The following describes two proteins that form a bound complex.

Sequence of the first protein:
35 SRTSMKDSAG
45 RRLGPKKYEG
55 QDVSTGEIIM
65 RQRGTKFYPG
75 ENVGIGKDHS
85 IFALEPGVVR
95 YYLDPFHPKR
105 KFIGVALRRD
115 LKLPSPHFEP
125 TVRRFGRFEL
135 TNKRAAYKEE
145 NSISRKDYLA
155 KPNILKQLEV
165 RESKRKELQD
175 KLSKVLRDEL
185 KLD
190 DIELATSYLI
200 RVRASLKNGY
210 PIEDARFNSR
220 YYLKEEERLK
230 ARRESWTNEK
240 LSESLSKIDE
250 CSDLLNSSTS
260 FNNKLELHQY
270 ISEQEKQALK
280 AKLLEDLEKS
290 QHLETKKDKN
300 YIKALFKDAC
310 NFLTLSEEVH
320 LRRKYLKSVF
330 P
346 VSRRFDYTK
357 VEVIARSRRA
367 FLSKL

Sequence of the second protein:
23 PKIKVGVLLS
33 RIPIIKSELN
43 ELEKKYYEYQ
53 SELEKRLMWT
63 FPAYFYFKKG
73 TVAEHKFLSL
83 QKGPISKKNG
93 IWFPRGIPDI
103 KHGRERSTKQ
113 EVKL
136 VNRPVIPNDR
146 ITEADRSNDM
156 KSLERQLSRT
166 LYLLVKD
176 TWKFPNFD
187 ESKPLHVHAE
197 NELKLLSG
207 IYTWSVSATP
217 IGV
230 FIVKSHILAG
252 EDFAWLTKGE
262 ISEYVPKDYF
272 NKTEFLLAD

Contacts between the two chains:
Residue R349 in the first protein interacts with residue W94 in the second protein (closest heavy-atom distance 3.6 Å).
Residue R348 in the first protein contacts residue G92 in the second protein (closest heavy-atom distance 3.4 Å).
Residue R349 in the first protein contacts residue I93 in the second protein (closest heavy-atom distance 4.0 Å).
Residue F350 in the first protein is in contact with residue W94 in the second protein (closest heavy-atom distance 3.0 Å).
Residue R348 in the first protein interacts with residue W94 in the second protein (closest heavy-atom distance 3.3 Å).
Residue D351 in the first protein interacts with residue R97 in the second protein (closest heavy-atom distance 3.0 Å).
Residue Y352 in the first protein is in contact with residue R97 in the second protein (closest heavy-atom distance 3.5 Å).
Residue F350 in the first protein contacts residue F95 in the second protein (closest heavy-atom distance 4.0 Å).
Residue F350 in the first protein interacts with residue R97 in the second protein (closest heavy-atom distance 3.6 Å).
Residue V357 in the first protein interacts with residue I93 in the second protein (closest heavy-atom distance 4.4 Å).
Residue F350 in the first protein is in contact with residue I87 in the second protein (closest heavy-atom distance 4.0 Å).
Residue F350 in the first protein interacts with residue P96 in the second protein (closest heavy-atom distance 4.0 Å).
Residue R348 in the first protein contacts residue I93 in the second protein (closest heavy-atom distance 4.2 Å).
Residue F350 in the first protein interacts with residue I93 in the second protein (closest heavy-atom distance 4.3 Å).